This data describes a binding interaction between two proteins.

Sequence of protein 1:
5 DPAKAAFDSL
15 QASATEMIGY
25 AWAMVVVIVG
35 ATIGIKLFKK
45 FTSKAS

Sequence of protein 2:
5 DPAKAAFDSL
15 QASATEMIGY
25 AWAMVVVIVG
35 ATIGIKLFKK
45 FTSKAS

Interface contacts:
Residue F11 in protein 2 is in contact with residue F42 in protein 1 (closest heavy-atom distance 3.9 Å).
Residue A7 in protein 2 contacts residue F42 in protein 1 (closest heavy-atom distance 4.3 Å).
Residue L14 in protein 2 contacts residue T46 in protein 1 (closest heavy-atom distance 3.6 Å).
Residue A10 in protein 2 contacts residue F42 in protein 1 (closest heavy-atom distance 3.6 Å).
Residue F11 in protein 2 contacts residue T46 in protein 1 (closest heavy-atom distance 3.5 Å).
Residue F11 in protein 2 is in contact with residue F45 in protein 1 (closest heavy-atom distance 4.4 Å).
Residue L14 in protein 2 interacts with residue F42 in protein 1 (closest heavy-atom distance 4.7 Å).